Sequence of the first protein:
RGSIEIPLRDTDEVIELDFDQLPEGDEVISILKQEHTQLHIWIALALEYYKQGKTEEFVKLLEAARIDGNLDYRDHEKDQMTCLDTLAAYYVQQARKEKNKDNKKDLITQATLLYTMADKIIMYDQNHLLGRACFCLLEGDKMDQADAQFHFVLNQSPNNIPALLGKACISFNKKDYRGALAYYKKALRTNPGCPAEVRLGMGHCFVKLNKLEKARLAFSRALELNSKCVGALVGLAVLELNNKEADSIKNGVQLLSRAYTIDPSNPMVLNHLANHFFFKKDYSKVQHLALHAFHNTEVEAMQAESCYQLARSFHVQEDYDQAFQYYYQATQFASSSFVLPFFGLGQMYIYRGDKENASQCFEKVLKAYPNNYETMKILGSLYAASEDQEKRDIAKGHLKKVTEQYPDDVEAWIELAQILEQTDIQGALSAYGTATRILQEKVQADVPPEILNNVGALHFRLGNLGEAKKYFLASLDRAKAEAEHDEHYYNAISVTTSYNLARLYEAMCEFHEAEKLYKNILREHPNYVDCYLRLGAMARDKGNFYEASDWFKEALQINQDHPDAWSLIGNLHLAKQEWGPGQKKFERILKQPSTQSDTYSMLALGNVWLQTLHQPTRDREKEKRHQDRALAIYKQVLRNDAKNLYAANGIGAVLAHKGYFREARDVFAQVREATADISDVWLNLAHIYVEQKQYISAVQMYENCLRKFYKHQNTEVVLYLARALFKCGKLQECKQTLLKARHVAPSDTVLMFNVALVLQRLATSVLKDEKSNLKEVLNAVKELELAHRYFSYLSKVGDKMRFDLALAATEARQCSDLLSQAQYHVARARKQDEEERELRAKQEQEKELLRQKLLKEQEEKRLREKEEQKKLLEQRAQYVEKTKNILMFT

Interface contacts:
Residue I698 in the first protein contacts residue N131 in the second protein (closest heavy-atom distance 3.3 Å).
Residue E675 in the first protein interacts with residue L148 in the second protein (closest heavy-atom distance 3.7 Å).
Residue A676 in the first protein contacts residue A149 in the second protein (closest heavy-atom distance 4.9 Å).
Residue I698 in the first protein is in contact with residue F35 in the second protein (closest heavy-atom distance 4.2 Å).
Residue Q702 in the first protein is in contact with residue S34 in the second protein (closest heavy-atom distance 4.2 Å).
Residue M703 in the first protein interacts with residue S34 in the second protein (closest heavy-atom distance 4.1 Å).
Residue S699 in the first protein interacts with residue F35 in the second protein (closest heavy-atom distance 3.8 Å).
Residue E675 in the first protein interacts with residue A149 in the second protein (closest heavy-atom distance 3.9 Å).
Residue M703 in the first protein is in contact with residue F35 in the second protein (closest heavy-atom distance 5.0 Å).
Residue I698 in the first protein contacts residue N130 in the second protein (closest heavy-atom distance 4.4 Å).

The following describes two proteins that form a bound complex.

Sequence of the second protein:
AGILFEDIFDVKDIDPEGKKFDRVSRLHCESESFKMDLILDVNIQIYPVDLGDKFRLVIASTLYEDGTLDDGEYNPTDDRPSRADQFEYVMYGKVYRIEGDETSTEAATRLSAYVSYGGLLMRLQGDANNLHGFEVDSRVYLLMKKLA